These two protein chains interact to form a complex.

Interface contacts:
Residue H272 in chain B interacts with residue D33 in chain A (closest heavy-atom distance 4.5 Å).
Residue H272 in chain B contacts residue G40 in chain A (closest heavy-atom distance 4.0 Å).
Residue W210 in chain B contacts residue M9 in chain A (closest heavy-atom distance 4.2 Å).
Residue F215 in chain B is in contact with residue D45 in chain A (closest heavy-atom distance 4.0 Å).
Residue R375 in chain B interacts with residue F6 in chain A (closest heavy-atom distance 4.2 Å).
Residue E213 in chain B is in contact with residue F11 in chain A (closest heavy-atom distance 4.3 Å).
Residue W209 in chain B interacts with residue E10 in chain A (closest heavy-atom distance 3.9 Å).
Residue R206 in chain B is in contact with residue D4 in chain A (closest heavy-atom distance 3.9 Å).
Residue K369 in chain B is in contact with residue I37 in chain A (closest heavy-atom distance 3.1 Å).
Residue P248 in chain B is in contact with residue F43 in chain A (closest heavy-atom distance 4.2 Å).
Residue G322 in chain B is in contact with residue T38 in chain A (closest heavy-atom distance 2.9 Å).
Residue W320 in chain B is in contact with residue T38 in chain A (closest heavy-atom distance 2.6 Å).
Residue P152 in chain B interacts with residue M9 in chain A (closest heavy-atom distance 4.1 Å).
Residue F215 in chain B interacts with residue S48 in chain A (closest heavy-atom distance 4.0 Å).
Residue G249 in chain B contacts residue Y30 in chain A (closest heavy-atom distance 3.4 Å).
Residue P248 in chain B contacts residue Y41 in chain A (closest heavy-atom distance 2.8 Å).
Residue W209 in chain B interacts with residue M9 in chain A (closest heavy-atom distance 3.4 Å).
Residue D247 in chain B contacts residue Y46 in chain A (closest heavy-atom distance 3.5 Å).
Residue G274 in chain B is in contact with residue G40 in chain A (closest heavy-atom distance 3.4 Å).
Residue P327 in chain B interacts with residue Q35 in chain A (closest heavy-atom distance 3.5 Å).
Residue P368 in chain B interacts with residue G40 in chain A (closest heavy-atom distance 3.7 Å).
Residue F245 in chain B contacts residue R49 in chain A (closest heavy-atom distance 3.9 Å).
Residue W209 in chain B contacts residue F6 in chain A (closest heavy-atom distance 3.5 Å).
Residue P368 in chain B interacts with residue G39 in chain A (closest heavy-atom distance 3.6 Å).
Residue P321 in chain B is in contact with residue T38 in chain A (closest heavy-atom distance 2.5 Å).
Residue L378 in chain B is in contact with residue F6 in chain A (closest heavy-atom distance 3.4 Å).
Residue G322 in chain B is in contact with residue Q34 in chain A (closest heavy-atom distance 3.4 Å).
Residue R206 in chain B is in contact with residue P5 in chain A (closest heavy-atom distance 3.0 Å).
Residue H272 in chain B contacts residue Y41 in chain A (closest heavy-atom distance 3.4 Å).
Residue F215 in chain B is in contact with residue F52 in chain A (closest heavy-atom distance 4.5 Å).
Residue P321 in chain B is in contact with residue Q34 in chain A (closest heavy-atom distance 4.0 Å).
Residue K369 in chain B is in contact with residue G40 in chain A (closest heavy-atom distance 4.2 Å).
Residue K369 in chain B interacts with residue T38 in chain A (closest heavy-atom distance 4.5 Å).
Residue P248 in chain B contacts residue H36 in chain A (closest heavy-atom distance 3.9 Å).
Residue Y273 in chain B contacts residue G40 in chain A (closest heavy-atom distance 3.8 Å).
Residue Y273 in chain B is in contact with residue Y41 in chain A (closest heavy-atom distance 3.8 Å).
Residue R206 in chain B contacts residue G7 in chain A (closest heavy-atom distance 3.8 Å).
Residue P248 in chain B interacts with residue L27 in chain A (closest heavy-atom distance 3.6 Å).
Residue F245 in chain B interacts with residue D45 in chain A (closest heavy-atom distance 3.6 Å).
Residue G150 in chain B is in contact with residue M9 in chain A (closest heavy-atom distance 4.4 Å).
Residue L326 in chain B interacts with residue T38 in chain A (closest heavy-atom distance 3.6 Å).
Residue P248 in chain B interacts with residue Y30 in chain A (closest heavy-atom distance 3.7 Å).
Residue R206 in chain B is in contact with residue F6 in chain A (closest heavy-atom distance 4.2 Å).
Residue F215 in chain B contacts residue R49 in chain A (closest heavy-atom distance 3.5 Å).
Residue H272 in chain B contacts residue H36 in chain A (closest heavy-atom distance 3.1 Å).
Residue K325 in chain B is in contact with residue Q34 in chain A (closest heavy-atom distance 4.3 Å).
Residue D247 in chain B interacts with residue Y41 in chain A (closest heavy-atom distance 3.0 Å).
Residue K325 in chain B contacts residue Q35 in chain A (closest heavy-atom distance 2.9 Å).
Residue G249 in chain B contacts residue H36 in chain A (closest heavy-atom distance 2.9 Å).
Residue A246 in chain B contacts residue Y41 in chain A (closest heavy-atom distance 2.8 Å).
Residue E379 in chain B contacts residue F6 in chain A (closest heavy-atom distance 3.5 Å).
Residue H151 in chain B contacts residue M9 in chain A (closest heavy-atom distance 3.9 Å).
Residue L378 in chain B is in contact with residue P5 in chain A (closest heavy-atom distance 3.2 Å).
Residue H272 in chain B interacts with residue Q35 in chain A (closest heavy-atom distance 4.0 Å).
Residue E265 in chain B interacts with residue G39 in chain A (closest heavy-atom distance 4.1 Å).
Residue P248 in chain B interacts with residue Y46 in chain A (closest heavy-atom distance 3.5 Å).
Residue V323 in chain B is in contact with residue T38 in chain A (closest heavy-atom distance 3.1 Å).
Residue H272 in chain B contacts residue G39 in chain A (closest heavy-atom distance 3.5 Å).
Residue Y273 in chain B contacts residue G39 in chain A (closest heavy-atom distance 3.7 Å).
Residue L326 in chain B interacts with residue Q35 in chain A (closest heavy-atom distance 3.5 Å).

Sequence of chain B:
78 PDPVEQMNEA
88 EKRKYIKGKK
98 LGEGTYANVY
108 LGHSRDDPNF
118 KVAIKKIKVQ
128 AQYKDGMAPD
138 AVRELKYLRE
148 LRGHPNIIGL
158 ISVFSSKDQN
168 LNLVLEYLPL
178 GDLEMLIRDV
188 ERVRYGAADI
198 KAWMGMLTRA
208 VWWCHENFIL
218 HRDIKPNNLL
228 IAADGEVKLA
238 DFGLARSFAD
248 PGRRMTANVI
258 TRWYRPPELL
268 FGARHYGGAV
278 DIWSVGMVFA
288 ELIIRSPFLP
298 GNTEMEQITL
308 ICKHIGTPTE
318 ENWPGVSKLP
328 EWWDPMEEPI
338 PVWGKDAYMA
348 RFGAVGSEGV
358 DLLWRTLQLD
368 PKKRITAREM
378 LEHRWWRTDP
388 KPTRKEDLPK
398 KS

Sequence of chain A:
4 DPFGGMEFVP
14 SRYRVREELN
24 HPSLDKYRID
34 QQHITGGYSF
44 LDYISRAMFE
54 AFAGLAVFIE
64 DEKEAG